These two protein chains interact to form a complex.

Sequence of chain A:
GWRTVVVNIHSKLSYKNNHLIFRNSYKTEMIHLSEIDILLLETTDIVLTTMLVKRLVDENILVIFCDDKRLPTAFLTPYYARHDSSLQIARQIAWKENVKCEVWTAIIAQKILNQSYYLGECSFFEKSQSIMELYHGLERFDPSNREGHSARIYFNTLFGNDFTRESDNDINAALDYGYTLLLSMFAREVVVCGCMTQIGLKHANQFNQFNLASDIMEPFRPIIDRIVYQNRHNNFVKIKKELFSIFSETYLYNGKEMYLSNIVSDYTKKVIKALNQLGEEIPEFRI

Interface contacts:
Residue S27 in chain A contacts residue S26 in chain B (closest heavy-atom distance 3.8 Å).
Residue K14 in chain A is in contact with residue Y212 in chain B (closest heavy-atom distance 3.1 Å).
Residue S27 in chain A is in contact with residue V27 in chain B (closest heavy-atom distance 3.4 Å).
Residue R25 in chain A interacts with residue S6 in chain B (closest heavy-atom distance 3.9 Å).
Residue S13 in chain A contacts residue Y212 in chain B (closest heavy-atom distance 4.5 Å).
Residue S27 in chain A is in contact with residue Y212 in chain B (closest heavy-atom distance 2.6 Å).
Residue K14 in chain A is in contact with residue L7 in chain B (closest heavy-atom distance 4.2 Å).
Residue N26 in chain A interacts with residue L7 in chain B (closest heavy-atom distance 4.6 Å).
Residue V49 in chain A is in contact with residue I213 in chain B (closest heavy-atom distance 4.3 Å).
Residue H12 in chain A interacts with residue K210 in chain B (closest heavy-atom distance 3.4 Å).
Residue K14 in chain A interacts with residue D9 in chain B (closest heavy-atom distance 2.5 Å).
Residue N26 in chain A interacts with residue Y212 in chain B (closest heavy-atom distance 3.4 Å).
Residue R25 in chain A is in contact with residue L8 in chain B (closest heavy-atom distance 3.5 Å).
Residue R25 in chain A is in contact with residue L7 in chain B (closest heavy-atom distance 4.1 Å).
Residue D47 in chain A interacts with residue D211 in chain B (closest heavy-atom distance 4.8 Å).
Residue K14 in chain A contacts residue D211 in chain B (closest heavy-atom distance 3.8 Å).
Residue V49 in chain A interacts with residue D211 in chain B (closest heavy-atom distance 3.6 Å).
Residue H12 in chain A interacts with residue D211 in chain B (closest heavy-atom distance 3.7 Å).
Residue K14 in chain A is in contact with residue I213 in chain B (closest heavy-atom distance 3.6 Å).
Residue H12 in chain A interacts with residue Y212 in chain B (closest heavy-atom distance 3.5 Å).
Residue R25 in chain A contacts residue Y212 in chain B (closest heavy-atom distance 4.3 Å).
Residue R25 in chain A is in contact with residue D9 in chain B (closest heavy-atom distance 2.7 Å).
Residue K18 in chain A interacts with residue D9 in chain B (closest heavy-atom distance 3.8 Å).
Residue S27 in chain A interacts with residue D24 in chain B (closest heavy-atom distance 3.6 Å).

Sequence of chain B:
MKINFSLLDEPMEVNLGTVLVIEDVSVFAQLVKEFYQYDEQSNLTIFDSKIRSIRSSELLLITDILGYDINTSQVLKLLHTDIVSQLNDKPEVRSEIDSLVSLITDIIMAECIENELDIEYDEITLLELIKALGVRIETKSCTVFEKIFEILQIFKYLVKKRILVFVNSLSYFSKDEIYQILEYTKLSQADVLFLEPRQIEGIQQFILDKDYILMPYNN